Interface contacts:
Residue R363 in the first protein contacts residue D39 in the second protein (closest heavy-atom distance 2.8 Å).
Residue R360 in the first protein interacts with residue D209 in the second protein (closest heavy-atom distance 2.8 Å).
Residue E315 in the first protein contacts residue K175 in the second protein (closest heavy-atom distance 2.9 Å).
Residue E322 in the first protein contacts residue S30 in the second protein (closest heavy-atom distance 3.6 Å).
Residue S327 in the first protein interacts with residue F11 in the second protein (closest heavy-atom distance 3.8 Å).
Residue H318 in the first protein interacts with residue V33 in the second protein (closest heavy-atom distance 3.6 Å).
Residue E284 in the first protein interacts with residue S29 in the second protein (closest heavy-atom distance 2.8 Å).
Residue V321 in the first protein interacts with residue G31 in the second protein (closest heavy-atom distance 3.2 Å).
Residue E315 in the first protein contacts residue M173 in the second protein (closest heavy-atom distance 3.1 Å).
Residue R240 in the first protein is in contact with residue Y205 in the second protein (closest heavy-atom distance 4.0 Å).
Residue T331 in the first protein is in contact with residue Q27 in the second protein (closest heavy-atom distance 3.8 Å).
Residue R363 in the first protein interacts with residue R13 in the second protein (closest heavy-atom distance 3.8 Å).
Residue G319 in the first protein is in contact with residue G32 in the second protein (closest heavy-atom distance 4.3 Å).
Residue F361 in the first protein contacts residue D39 in the second protein (closest heavy-atom distance 3.5 Å).
Residue H318 in the first protein contacts residue Y143 in the second protein (closest heavy-atom distance 3.5 Å).
Residue R324 in the first protein contacts residue G31 in the second protein (closest heavy-atom distance 3.3 Å).
Residue R324 in the first protein contacts residue G32 in the second protein (closest heavy-atom distance 3.6 Å).
Residue T317 in the first protein is in contact with residue V33 in the second protein (closest heavy-atom distance 3.5 Å).
Residue H318 in the first protein contacts residue Y142 in the second protein (closest heavy-atom distance 2.6 Å).
Residue D334 in the first protein contacts residue R13 in the second protein (closest heavy-atom distance 2.9 Å).
Residue T331 in the first protein is in contact with residue F11 in the second protein (closest heavy-atom distance 3.7 Å).
Residue E315 in the first protein interacts with residue G174 in the second protein (closest heavy-atom distance 2.9 Å).
Residue R288 in the first protein interacts with residue S10 in the second protein (closest heavy-atom distance 2.9 Å).
Residue K313 in the first protein is in contact with residue T172 in the second protein (closest heavy-atom distance 4.3 Å).
Residue R360 in the first protein contacts residue D39 in the second protein (closest heavy-atom distance 3.0 Å).
Residue R324 in the first protein is in contact with residue S29 in the second protein (closest heavy-atom distance 3.2 Å).
Residue S285 in the first protein interacts with residue R9 in the second protein (closest heavy-atom distance 3.6 Å).
Residue A357 in the first protein interacts with residue D39 in the second protein (closest heavy-atom distance 4.0 Å).
Residue R323 in the first protein contacts residue S29 in the second protein (closest heavy-atom distance 3.6 Å).
Residue F361 in the first protein contacts residue E204 in the second protein (closest heavy-atom distance 4.0 Å).
Residue F361 in the first protein interacts with residue V43 in the second protein (closest heavy-atom distance 3.5 Å).
Residue F361 in the first protein is in contact with residue I210 in the second protein (closest heavy-atom distance 4.3 Å).
Residue E320 in the first protein is in contact with residue G31 in the second protein (closest heavy-atom distance 3.3 Å).
Residue L330 in the first protein is in contact with residue R13 in the second protein (closest heavy-atom distance 3.4 Å).
Residue K313 in the first protein interacts with residue M173 in the second protein (closest heavy-atom distance 3.2 Å).
Residue R324 in the first protein interacts with residue W38 in the second protein (closest heavy-atom distance 4.3 Å).
Residue T331 in the first protein is in contact with residue V12 in the second protein (closest heavy-atom distance 3.3 Å).
Residue E322 in the first protein is in contact with residue S29 in the second protein (closest heavy-atom distance 3.8 Å).
Residue F361 in the first protein interacts with residue I42 in the second protein (closest heavy-atom distance 4.1 Å).
Residue G319 in the first protein contacts residue G31 in the second protein (closest heavy-atom distance 3.9 Å).
Residue V321 in the first protein contacts residue S29 in the second protein (closest heavy-atom distance 4.1 Å).
Residue V321 in the first protein is in contact with residue S30 in the second protein (closest heavy-atom distance 3.5 Å).
Residue R360 in the first protein is in contact with residue I210 in the second protein (closest heavy-atom distance 3.8 Å).
Residue R360 in the first protein is in contact with residue S207 in the second protein (closest heavy-atom distance 3.0 Å).
Residue E315 in the first protein interacts with residue N176 in the second protein (closest heavy-atom distance 3.6 Å).
Residue R324 in the first protein is in contact with residue V36 in the second protein (closest heavy-atom distance 3.7 Å).
Residue G281 in the first protein interacts with residue R9 in the second protein (closest heavy-atom distance 3.3 Å).
Residue T331 in the first protein is in contact with residue R13 in the second protein (closest heavy-atom distance 3.4 Å).
Residue R363 in the first protein interacts with residue I42 in the second protein (closest heavy-atom distance 4.4 Å).
Residue R324 in the first protein is in contact with residue V33 in the second protein (closest heavy-atom distance 3.6 Å).
Residue F361 in the first protein interacts with residue R206 in the second protein (closest heavy-atom distance 3.6 Å).
Residue S327 in the first protein is in contact with residue V36 in the second protein (closest heavy-atom distance 3.8 Å).
Residue H318 in the first protein interacts with residue L92 in the second protein (closest heavy-atom distance 3.8 Å).
Residue R360 in the first protein interacts with residue E169 in the second protein (closest heavy-atom distance 2.9 Å).
Residue F361 in the first protein is in contact with residue Y205 in the second protein (closest heavy-atom distance 3.6 Å).
Residue Q328 in the first protein is in contact with residue F11 in the second protein (closest heavy-atom distance 3.4 Å).
Residue R314 in the first protein interacts with residue M173 in the second protein (closest heavy-atom distance 3.8 Å).
Residue T317 in the first protein is in contact with residue Y142 in the second protein (closest heavy-atom distance 4.0 Å).
Residue E320 in the first protein interacts with residue G32 in the second protein (closest heavy-atom distance 3.7 Å).
Residue R288 in the first protein interacts with residue R9 in the second protein (closest heavy-atom distance 3.6 Å).

Sequence of the second protein:
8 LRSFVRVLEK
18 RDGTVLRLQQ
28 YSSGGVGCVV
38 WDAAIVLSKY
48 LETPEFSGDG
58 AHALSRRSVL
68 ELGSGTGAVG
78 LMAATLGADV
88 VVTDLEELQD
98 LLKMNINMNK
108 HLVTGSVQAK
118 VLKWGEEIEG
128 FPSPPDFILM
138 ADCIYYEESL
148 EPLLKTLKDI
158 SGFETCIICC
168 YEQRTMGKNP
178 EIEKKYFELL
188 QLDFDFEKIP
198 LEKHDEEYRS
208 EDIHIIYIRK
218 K

Sequence of the first protein:
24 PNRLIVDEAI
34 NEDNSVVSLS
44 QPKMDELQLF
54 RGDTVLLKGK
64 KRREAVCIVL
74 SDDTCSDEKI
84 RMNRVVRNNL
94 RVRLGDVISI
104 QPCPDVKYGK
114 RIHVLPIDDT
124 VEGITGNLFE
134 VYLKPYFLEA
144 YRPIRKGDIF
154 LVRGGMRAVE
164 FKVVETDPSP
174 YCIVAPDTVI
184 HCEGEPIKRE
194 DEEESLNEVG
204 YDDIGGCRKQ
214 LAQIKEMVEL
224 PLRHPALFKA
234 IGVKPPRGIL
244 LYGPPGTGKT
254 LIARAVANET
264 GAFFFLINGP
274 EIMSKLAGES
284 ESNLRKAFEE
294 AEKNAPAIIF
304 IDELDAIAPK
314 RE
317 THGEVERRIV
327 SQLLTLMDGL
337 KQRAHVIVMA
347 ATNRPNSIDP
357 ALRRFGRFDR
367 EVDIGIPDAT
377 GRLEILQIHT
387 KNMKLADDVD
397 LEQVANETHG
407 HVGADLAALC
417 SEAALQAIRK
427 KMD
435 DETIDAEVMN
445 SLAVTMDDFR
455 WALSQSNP

This data describes a binding interaction between two proteins.